Sequence of protein 1:
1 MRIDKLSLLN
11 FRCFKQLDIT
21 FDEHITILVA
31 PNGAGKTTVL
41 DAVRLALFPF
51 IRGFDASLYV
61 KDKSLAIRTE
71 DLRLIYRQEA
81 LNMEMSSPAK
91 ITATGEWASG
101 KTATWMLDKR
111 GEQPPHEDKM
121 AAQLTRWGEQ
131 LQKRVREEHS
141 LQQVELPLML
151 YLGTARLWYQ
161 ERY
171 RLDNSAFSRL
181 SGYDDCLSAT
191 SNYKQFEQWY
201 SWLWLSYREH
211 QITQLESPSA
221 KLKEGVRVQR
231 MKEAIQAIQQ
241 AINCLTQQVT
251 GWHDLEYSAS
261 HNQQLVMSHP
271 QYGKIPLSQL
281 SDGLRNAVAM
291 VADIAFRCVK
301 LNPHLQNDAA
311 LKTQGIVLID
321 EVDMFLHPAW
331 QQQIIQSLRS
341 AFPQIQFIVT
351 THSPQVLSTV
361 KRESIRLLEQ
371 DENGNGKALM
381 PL

Contacts between the two chains:
Residue H352 in protein 1 contacts residue L326 in protein 2 (closest heavy-atom distance 3.3 Å).
Residue Y76 in protein 1 contacts residue Y272 in protein 2 (closest heavy-atom distance 3.8 Å).
Residue Q160 in protein 1 contacts residue A189 in protein 2 (closest heavy-atom distance 3.9 Å).
Residue K274 in protein 1 contacts residue M83 in protein 2 (closest heavy-atom distance 3.7 Å).
Residue L157 in protein 1 interacts with residue F325 in protein 2 (closest heavy-atom distance 4.0 Å).
Residue H352 in protein 1 contacts residue P328 in protein 2 (closest heavy-atom distance 3.6 Å).
Residue T37 in protein 1 interacts with residue Q160 in protein 2 (closest heavy-atom distance 3.7 Å).
Residue H327 in protein 1 is in contact with residue P31 in protein 2 (closest heavy-atom distance 4.0 Å).
Residue W330 in protein 1 interacts with residue N32 in protein 2 (closest heavy-atom distance 3.5 Å).
Residue Y272 in protein 1 contacts residue Y76 in protein 2 (closest heavy-atom distance 3.6 Å).
Residue M83 in protein 1 is in contact with residue G273 in protein 2 (closest heavy-atom distance 3.5 Å).
Residue Q160 in protein 1 is in contact with residue T154 in protein 2 (closest heavy-atom distance 3.4 Å).
Residue S281 in protein 1 is in contact with residue G33 in protein 2 (closest heavy-atom distance 3.8 Å).
Residue Y159 in protein 1 interacts with residue T154 in protein 2 (closest heavy-atom distance 3.5 Å).
Residue F325 in protein 1 is in contact with residue M324 in protein 2 (closest heavy-atom distance 3.7 Å).
Residue N32 in protein 1 contacts residue S281 in protein 2 (closest heavy-atom distance 3.9 Å).
Residue T154 in protein 1 contacts residue Q160 in protein 2 (closest heavy-atom distance 3.2 Å).
Residue G273 in protein 1 interacts with residue Y76 in protein 2 (closest heavy-atom distance 3.5 Å).
Residue Y76 in protein 1 contacts residue G273 in protein 2 (closest heavy-atom distance 3.6 Å).
Residue E70 in protein 1 contacts residue Q279 in protein 2 (closest heavy-atom distance 3.8 Å).
Residue H327 in protein 1 contacts residue N32 in protein 2 (closest heavy-atom distance 3.0 Å).
Residue N32 in protein 1 contacts residue F325 in protein 2 (closest heavy-atom distance 3.2 Å).
Residue M324 in protein 1 interacts with residue F325 in protein 2 (closest heavy-atom distance 3.8 Å).
Residue N32 in protein 1 interacts with residue W330 in protein 2 (closest heavy-atom distance 3.5 Å).
Residue N32 in protein 1 contacts residue L326 in protein 2 (closest heavy-atom distance 3.9 Å).
Residue S281 in protein 1 is in contact with residue N32 in protein 2 (closest heavy-atom distance 3.9 Å).
Residue N32 in protein 1 interacts with residue G283 in protein 2 (closest heavy-atom distance 3.7 Å).
Residue Q160 in protein 1 is in contact with residue Y151 in protein 2 (closest heavy-atom distance 2.8 Å).
Residue T154 in protein 1 is in contact with residue Y159 in protein 2 (closest heavy-atom distance 3.5 Å).
Residue Q370 in protein 1 interacts with residue Y272 in protein 2 (closest heavy-atom distance 3.5 Å).
Residue G273 in protein 1 is in contact with residue M83 in protein 2 (closest heavy-atom distance 3.5 Å).
Residue Y159 in protein 1 interacts with residue R162 in protein 2 (closest heavy-atom distance 3.5 Å).
Residue Q279 in protein 1 interacts with residue E70 in protein 2 (closest heavy-atom distance 3.7 Å).
Residue Q271 in protein 1 is in contact with residue Y76 in protein 2 (closest heavy-atom distance 3.4 Å).
Residue G33 in protein 1 contacts residue S281 in protein 2 (closest heavy-atom distance 3.9 Å).
Residue A155 in protein 1 contacts residue Y159 in protein 2 (closest heavy-atom distance 3.8 Å).
Residue Y151 in protein 1 interacts with residue Q160 in protein 2 (closest heavy-atom distance 2.8 Å).
Residue L326 in protein 1 is in contact with residue N32 in protein 2 (closest heavy-atom distance 3.9 Å).
Residue Q160 in protein 1 contacts residue D41 in protein 2 (closest heavy-atom distance 3.8 Å).
Residue E321 in protein 1 interacts with residue D282 in protein 2 (closest heavy-atom distance 3.8 Å).
Residue Y76 in protein 1 interacts with residue Q271 in protein 2 (closest heavy-atom distance 3.4 Å).
Residue L326 in protein 1 contacts residue H352 in protein 2 (closest heavy-atom distance 3.3 Å).
Residue Q78 in protein 1 interacts with residue P270 in protein 2 (closest heavy-atom distance 3.6 Å).
Residue Y159 in protein 1 is in contact with residue A155 in protein 2 (closest heavy-atom distance 3.8 Å).
Residue P270 in protein 1 is in contact with residue Q78 in protein 2 (closest heavy-atom distance 3.8 Å).
Residue E321 in protein 1 interacts with residue F325 in protein 2 (closest heavy-atom distance 2.9 Å).
Residue G283 in protein 1 interacts with residue N32 in protein 2 (closest heavy-atom distance 3.7 Å).
Residue P328 in protein 1 is in contact with residue H352 in protein 2 (closest heavy-atom distance 3.6 Å).
Residue H352 in protein 1 contacts residue H327 in protein 2 (closest heavy-atom distance 3.7 Å).
Residue D320 in protein 1 interacts with residue Q160 in protein 2 (closest heavy-atom distance 3.5 Å).
Residue P31 in protein 1 interacts with residue H327 in protein 2 (closest heavy-atom distance 4.0 Å).
Residue N32 in protein 1 is in contact with residue H327 in protein 2 (closest heavy-atom distance 2.9 Å).
Residue M83 in protein 1 is in contact with residue K274 in protein 2 (closest heavy-atom distance 4.0 Å).
Residue Y76 in protein 1 contacts residue P270 in protein 2 (closest heavy-atom distance 3.5 Å).
Residue F325 in protein 1 is in contact with residue N32 in protein 2 (closest heavy-atom distance 3.1 Å).
Residue F325 in protein 1 interacts with residue E321 in protein 2 (closest heavy-atom distance 2.9 Å).
Residue P270 in protein 1 is in contact with residue Y76 in protein 2 (closest heavy-atom distance 3.5 Å).
Residue M324 in protein 1 contacts residue M324 in protein 2 (closest heavy-atom distance 3.4 Å).
Residue H327 in protein 1 is in contact with residue H352 in protein 2 (closest heavy-atom distance 3.7 Å).
Residue R162 in protein 1 interacts with residue Y159 in protein 2 (closest heavy-atom distance 3.5 Å).

This data describes a binding interaction between two proteins.

Sequence of protein 2:
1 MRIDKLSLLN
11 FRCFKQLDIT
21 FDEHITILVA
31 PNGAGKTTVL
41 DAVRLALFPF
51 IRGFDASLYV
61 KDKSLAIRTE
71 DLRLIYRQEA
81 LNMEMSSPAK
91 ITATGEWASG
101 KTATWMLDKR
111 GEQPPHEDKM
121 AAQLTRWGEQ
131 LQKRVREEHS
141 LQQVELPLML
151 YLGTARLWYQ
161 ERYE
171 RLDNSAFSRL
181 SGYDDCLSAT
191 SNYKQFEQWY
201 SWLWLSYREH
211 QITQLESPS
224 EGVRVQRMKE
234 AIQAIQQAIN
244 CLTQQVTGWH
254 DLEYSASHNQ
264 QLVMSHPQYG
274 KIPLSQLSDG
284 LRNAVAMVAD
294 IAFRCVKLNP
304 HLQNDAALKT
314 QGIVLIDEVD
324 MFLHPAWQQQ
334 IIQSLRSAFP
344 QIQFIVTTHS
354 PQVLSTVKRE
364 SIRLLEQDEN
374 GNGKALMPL